Residue-level contacts at the interface:
Residue V93 in protein 1 is in contact with residue M290 in protein 2 (closest heavy-atom distance 4.0 Å).
Residue R97 in protein 1 contacts residue Y247 in protein 2 (closest heavy-atom distance 3.5 Å).
Residue E5 in protein 1 is in contact with residue K248 in protein 2 (closest heavy-atom distance 3.9 Å).
Residue L48 in protein 1 is in contact with residue G291 in protein 2 (closest heavy-atom distance 4.2 Å).
Residue S103 in protein 1 contacts residue Y247 in protein 2 (closest heavy-atom distance 2.5 Å).
Residue Y50 in protein 1 interacts with residue G291 in protein 2 (closest heavy-atom distance 3.4 Å).
Residue R97 in protein 1 contacts residue D246 in protein 2 (closest heavy-atom distance 3.8 Å).
Residue Q46 in protein 1 contacts residue L292 in protein 2 (closest heavy-atom distance 4.6 Å).
Residue R91 in protein 1 contacts residue M290 in protein 2 (closest heavy-atom distance 4.8 Å).
Residue L7 in protein 1 contacts residue N249 in protein 2 (closest heavy-atom distance 4.9 Å).
Residue Y50 in protein 1 is in contact with residue H289 in protein 2 (closest heavy-atom distance 2.6 Å).
Residue L7 in protein 1 contacts residue M290 in protein 2 (closest heavy-atom distance 3.5 Å).
Residue A49 in protein 1 is in contact with residue L292 in protein 2 (closest heavy-atom distance 4.2 Å).
Residue A49 in protein 1 contacts residue I293 in protein 2 (closest heavy-atom distance 3.2 Å).
Residue A104 in protein 1 contacts residue K248 in protein 2 (closest heavy-atom distance 4.8 Å).
Residue V93 in protein 1 interacts with residue H289 in protein 2 (closest heavy-atom distance 4.9 Å).
Residue A104 in protein 1 is in contact with residue Y247 in protein 2 (closest heavy-atom distance 3.1 Å).
Residue L7 in protein 1 is in contact with residue K248 in protein 2 (closest heavy-atom distance 3.7 Å).
Residue Y50 in protein 1 contacts residue L292 in protein 2 (closest heavy-atom distance 4.4 Å).
Residue R91 in protein 1 is in contact with residue H289 in protein 2 (closest heavy-atom distance 2.6 Å).
Residue A49 in protein 1 is in contact with residue G291 in protein 2 (closest heavy-atom distance 3.2 Å).
Residue F43 in protein 1 is in contact with residue N249 in protein 2 (closest heavy-atom distance 4.9 Å).
Residue Y50 in protein 1 contacts residue M290 in protein 2 (closest heavy-atom distance 2.7 Å).

This data describes a binding interaction between two proteins.

Sequence of protein 2:
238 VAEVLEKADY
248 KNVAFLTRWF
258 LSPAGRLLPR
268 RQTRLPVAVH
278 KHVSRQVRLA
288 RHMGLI

Sequence of protein 1:
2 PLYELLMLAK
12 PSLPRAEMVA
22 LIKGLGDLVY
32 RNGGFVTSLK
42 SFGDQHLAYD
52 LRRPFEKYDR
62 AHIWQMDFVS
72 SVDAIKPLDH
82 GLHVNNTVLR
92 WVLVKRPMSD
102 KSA